Residue-level contacts at the interface:
Residue R276 in protein 1 interacts with residue V402 in protein 2 (closest heavy-atom distance 4.2 Å).
Residue G360 in protein 1 interacts with residue R401 in protein 2 (closest heavy-atom distance 3.9 Å).
Residue R276 in protein 1 contacts residue E405 in protein 2 (closest heavy-atom distance 2.9 Å).

This data describes a binding interaction between two proteins.

Sequence of protein 1:
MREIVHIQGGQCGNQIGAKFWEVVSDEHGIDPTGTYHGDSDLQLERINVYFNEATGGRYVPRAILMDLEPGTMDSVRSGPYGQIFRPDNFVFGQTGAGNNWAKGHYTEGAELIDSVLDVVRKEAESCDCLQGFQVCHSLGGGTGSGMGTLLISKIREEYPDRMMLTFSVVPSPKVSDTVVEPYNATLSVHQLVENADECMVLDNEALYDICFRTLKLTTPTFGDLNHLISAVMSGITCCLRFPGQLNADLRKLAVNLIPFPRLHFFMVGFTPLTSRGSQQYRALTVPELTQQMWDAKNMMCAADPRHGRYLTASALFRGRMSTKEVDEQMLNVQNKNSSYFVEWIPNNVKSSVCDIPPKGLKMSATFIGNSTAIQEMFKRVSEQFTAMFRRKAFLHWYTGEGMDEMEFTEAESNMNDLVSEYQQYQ

Sequence of protein 2:
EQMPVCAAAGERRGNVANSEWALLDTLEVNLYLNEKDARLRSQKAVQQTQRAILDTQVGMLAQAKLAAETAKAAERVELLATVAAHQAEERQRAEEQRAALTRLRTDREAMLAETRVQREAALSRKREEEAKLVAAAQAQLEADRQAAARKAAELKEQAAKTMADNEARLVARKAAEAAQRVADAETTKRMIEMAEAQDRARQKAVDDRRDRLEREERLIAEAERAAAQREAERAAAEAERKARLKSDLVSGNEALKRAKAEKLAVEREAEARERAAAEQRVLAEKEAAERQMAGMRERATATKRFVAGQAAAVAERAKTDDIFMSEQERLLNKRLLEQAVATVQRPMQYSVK